Contacts between the two chains:
Residue L24 in chain B is in contact with residue R39 in chain A (closest heavy-atom distance 3.8 Å).
Residue L42 in chain B is in contact with residue E27 in chain A (closest heavy-atom distance 3.5 Å).
Residue L24 in chain B is in contact with residue P35 in chain A (closest heavy-atom distance 3.1 Å).
Residue A31 in chain B interacts with residue L42 in chain A (closest heavy-atom distance 3.5 Å).
Residue K47 in chain B interacts with residue E30 in chain A (closest heavy-atom distance 3.3 Å).
Residue E20 in chain B interacts with residue R39 in chain A (closest heavy-atom distance 2.8 Å).
Residue K29 in chain B is in contact with residue W21 in chain A (closest heavy-atom distance 3.6 Å).
Residue W21 in chain B contacts residue L24 in chain A (closest heavy-atom distance 3.7 Å).
Residue L42 in chain B is in contact with residue I33 in chain A (closest heavy-atom distance 3.8 Å).
Residue W21 in chain B contacts residue K29 in chain A (closest heavy-atom distance 3.6 Å).
Residue A31 in chain B is in contact with residue N45 in chain A (closest heavy-atom distance 2.9 Å).
Residue F15 in chain B contacts residue N32 in chain A (closest heavy-atom distance 2.9 Å).
Residue K47 in chain B contacts residue A31 in chain A (closest heavy-atom distance 2.9 Å).
Residue W21 in chain B contacts residue I33 in chain A (closest heavy-atom distance 3.5 Å).
Residue K46 in chain B is in contact with residue E27 in chain A (closest heavy-atom distance 2.9 Å).
Residue R39 in chain B is in contact with residue L24 in chain A (closest heavy-atom distance 3.9 Å).
Residue W21 in chain B is in contact with residue A28 in chain A (closest heavy-atom distance 3.5 Å).
Residue I38 in chain B contacts residue L24 in chain A (closest heavy-atom distance 3.7 Å).
Residue I38 in chain B interacts with residue I38 in chain A (closest heavy-atom distance 3.7 Å).
Residue I33 in chain B interacts with residue Y41 in chain A (closest heavy-atom distance 3.6 Å).
Residue V22 in chain B contacts residue M25 in chain A (closest heavy-atom distance 3.8 Å).
Residue A28 in chain B interacts with residue W21 in chain A (closest heavy-atom distance 3.6 Å).
Residue R39 in chain B is in contact with residue E20 in chain A (closest heavy-atom distance 2.8 Å).
Residue L24 in chain B interacts with residue I38 in chain A (closest heavy-atom distance 3.7 Å).
Residue I33 in chain B is in contact with residue N45 in chain A (closest heavy-atom distance 3.7 Å).
Residue L24 in chain B interacts with residue W21 in chain A (closest heavy-atom distance 3.9 Å).
Residue S34 in chain B contacts residue W21 in chain A (closest heavy-atom distance 3.9 Å).
Residue W21 in chain B is in contact with residue S34 in chain A (closest heavy-atom distance 3.8 Å).
Residue E27 in chain B contacts residue L42 in chain A (closest heavy-atom distance 3.6 Å).
Residue W21 in chain B is in contact with residue P35 in chain A (closest heavy-atom distance 3.5 Å).
Residue I38 in chain B interacts with residue A28 in chain A (closest heavy-atom distance 3.7 Å).
Residue K47 in chain B contacts residue N32 in chain A (closest heavy-atom distance 2.8 Å).
Residue E30 in chain B is in contact with residue S48 in chain A (closest heavy-atom distance 3.9 Å).
Residue K29 in chain B is in contact with residue D18 in chain A (closest heavy-atom distance 2.8 Å).
Residue A28 in chain B interacts with residue I38 in chain A (closest heavy-atom distance 3.9 Å).
Residue W21 in chain B is in contact with residue I38 in chain A (closest heavy-atom distance 3.9 Å).
Residue L17 in chain B is in contact with residue P35 in chain A (closest heavy-atom distance 4.0 Å).
Residue M25 in chain B is in contact with residue M25 in chain A (closest heavy-atom distance 3.9 Å).
Residue E20 in chain B is in contact with residue P35 in chain A (closest heavy-atom distance 3.8 Å).
Residue K29 in chain B contacts residue L17 in chain A (closest heavy-atom distance 3.7 Å).
Residue I38 in chain B contacts residue W21 in chain A (closest heavy-atom distance 3.9 Å).
Residue R39 in chain B contacts residue E23 in chain A (closest heavy-atom distance 2.8 Å).
Residue I38 in chain B contacts residue I33 in chain A (closest heavy-atom distance 4.0 Å).
Residue P35 in chain B is in contact with residue W21 in chain A (closest heavy-atom distance 3.5 Å).
Residue W21 in chain B is in contact with residue M25 in chain A (closest heavy-atom distance 3.2 Å).
Residue E23 in chain B contacts residue R39 in chain A (closest heavy-atom distance 3.6 Å).
Residue I33 in chain B contacts residue W21 in chain A (closest heavy-atom distance 3.5 Å).
Residue P35 in chain B is in contact with residue E20 in chain A (closest heavy-atom distance 3.8 Å).
Residue R39 in chain B interacts with residue E27 in chain A (closest heavy-atom distance 2.9 Å).
Residue L17 in chain B interacts with residue K29 in chain A (closest heavy-atom distance 3.4 Å).
Residue N45 in chain B contacts residue I33 in chain A (closest heavy-atom distance 3.5 Å).
Residue M25 in chain B is in contact with residue W21 in chain A (closest heavy-atom distance 3.7 Å).
Residue P35 in chain B contacts residue L24 in chain A (closest heavy-atom distance 3.2 Å).
Residue L42 in chain B is in contact with residue A31 in chain A (closest heavy-atom distance 3.4 Å).
Residue N45 in chain B contacts residue A31 in chain A (closest heavy-atom distance 3.4 Å).
Residue Y41 in chain B is in contact with residue I33 in chain A (closest heavy-atom distance 3.5 Å).
Residue I33 in chain B contacts residue L42 in chain A (closest heavy-atom distance 3.8 Å).
Residue E30 in chain B interacts with residue K47 in chain A (closest heavy-atom distance 3.7 Å).
Residue D18 in chain B is in contact with residue K29 in chain A (closest heavy-atom distance 3.7 Å).
Residue A31 in chain B interacts with residue K47 in chain A (closest heavy-atom distance 3.8 Å).

Sequence of chain A:
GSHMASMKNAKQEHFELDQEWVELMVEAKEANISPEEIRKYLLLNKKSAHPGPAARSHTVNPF

This data describes a binding interaction between two proteins.

Sequence of chain B:
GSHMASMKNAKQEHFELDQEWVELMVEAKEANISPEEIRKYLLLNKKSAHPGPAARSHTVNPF